Sequence of chain A:
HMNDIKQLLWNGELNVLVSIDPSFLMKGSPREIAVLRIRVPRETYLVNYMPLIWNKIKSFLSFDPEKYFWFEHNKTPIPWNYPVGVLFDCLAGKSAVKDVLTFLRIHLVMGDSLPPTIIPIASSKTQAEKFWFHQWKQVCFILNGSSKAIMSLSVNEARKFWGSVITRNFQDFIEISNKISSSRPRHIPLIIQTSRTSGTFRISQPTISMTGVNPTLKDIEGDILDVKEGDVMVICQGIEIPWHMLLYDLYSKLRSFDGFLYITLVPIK

Sequence of chain B:
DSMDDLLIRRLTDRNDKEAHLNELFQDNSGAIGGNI

Contacts between the two chains:
Residue T117 in chain A is in contact with residue K38 in chain B (closest heavy-atom distance 4.0 Å).
Residue I181 in chain A interacts with residue N56 in chain B (closest heavy-atom distance 4.0 Å).
Residue D114 in chain A is in contact with residue H41 in chain B (closest heavy-atom distance 2.8 Å).
Residue E15 in chain A interacts with residue I53 in chain B (closest heavy-atom distance 3.5 Å).
Residue I7 in chain A is in contact with residue L32 in chain B (closest heavy-atom distance 3.8 Å).
Residue I258 in chain A interacts with residue L32 in chain B (closest heavy-atom distance 3.9 Å).
Residue Y51 in chain A interacts with residue G55 in chain B (closest heavy-atom distance 3.6 Å).
Residue I40 in chain A is in contact with residue F46 in chain B (closest heavy-atom distance 3.6 Å).
Residue N50 in chain A contacts residue N56 in chain B (closest heavy-atom distance 3.3 Å).
Residue L11 in chain A interacts with residue L32 in chain B (closest heavy-atom distance 3.6 Å).
Residue H3 in chain A contacts residue I29 in chain B (closest heavy-atom distance 3.9 Å).
Residue R39 in chain A interacts with residue L45 in chain B (closest heavy-atom distance 3.5 Å).
Residue R41 in chain A is in contact with residue N49 in chain B (closest heavy-atom distance 2.9 Å).
Residue V18 in chain A is in contact with residue F46 in chain B (closest heavy-atom distance 3.6 Å).
Residue M264 in chain A interacts with residue M24 in chain B (closest heavy-atom distance 3.4 Å).
Residue H263 in chain A is in contact with residue M24 in chain B (closest heavy-atom distance 3.6 Å).
Residue N17 in chain A is in contact with residue E39 in chain B (closest heavy-atom distance 3.6 Å).
Residue L10 in chain A interacts with residue I29 in chain B (closest heavy-atom distance 3.9 Å).
Residue G14 in chain A interacts with residue R35 in chain B (closest heavy-atom distance 3.7 Å).
Residue Q256 in chain A contacts residue R35 in chain B (closest heavy-atom distance 2.7 Å).
Residue R41 in chain A contacts residue F46 in chain B (closest heavy-atom distance 3.2 Å).
Residue N17 in chain A interacts with residue N43 in chain B (closest heavy-atom distance 3.5 Å).
Residue K272 in chain A contacts residue D25 in chain B (closest heavy-atom distance 2.6 Å).
Residue R41 in chain A is in contact with residue N43 in chain B (closest heavy-atom distance 3.8 Å).
Residue L10 in chain A is in contact with residue L32 in chain B (closest heavy-atom distance 3.9 Å).
Residue P53 in chain A is in contact with residue N56 in chain B (closest heavy-atom distance 4.0 Å).
Residue Y51 in chain A interacts with residue G54 in chain B (closest heavy-atom distance 3.4 Å).
Residue L38 in chain A is in contact with residue D48 in chain B (closest heavy-atom distance 3.6 Å).
Residue I7 in chain A is in contact with residue I29 in chain B (closest heavy-atom distance 3.8 Å).
Residue I258 in chain A contacts residue R31 in chain B (closest heavy-atom distance 3.6 Å).
Residue V115 in chain A interacts with residue H41 in chain B (closest heavy-atom distance 3.6 Å).
Residue R39 in chain A interacts with residue D48 in chain B (closest heavy-atom distance 2.7 Å).
Residue L116 in chain A is in contact with residue L42 in chain B (closest heavy-atom distance 3.9 Å).
Residue L10 in chain A interacts with residue N36 in chain B (closest heavy-atom distance 3.0 Å).
Residue L54 in chain A contacts residue N49 in chain B (closest heavy-atom distance 4.0 Å).
Residue R44 in chain A contacts residue E39 in chain B (closest heavy-atom distance 2.6 Å).
Residue G14 in chain A interacts with residue N36 in chain B (closest heavy-atom distance 3.7 Å).
Residue Q256 in chain A is in contact with residue L32 in chain B (closest heavy-atom distance 3.8 Å).
Residue E15 in chain A interacts with residue E39 in chain B (closest heavy-atom distance 3.5 Å).
Residue L11 in chain A contacts residue R35 in chain B (closest heavy-atom distance 3.8 Å).
Residue N50 in chain A is in contact with residue G55 in chain B (closest heavy-atom distance 3.6 Å).
Residue R39 in chain A interacts with residue Q47 in chain B (closest heavy-atom distance 3.4 Å).
Residue N17 in chain A contacts residue H41 in chain B (closest heavy-atom distance 3.2 Å).
Residue Y51 in chain A interacts with residue I53 in chain B (closest heavy-atom distance 2.5 Å).
Residue L16 in chain A interacts with residue E39 in chain B (closest heavy-atom distance 3.4 Å).
Residue L10 in chain A is in contact with residue R35 in chain B (closest heavy-atom distance 3.5 Å).
Residue I7 in chain A contacts residue D25 in chain B (closest heavy-atom distance 4.0 Å).
Residue I181 in chain A interacts with residue G54 in chain B (closest heavy-atom distance 3.4 Å).
Residue I181 in chain A interacts with residue G55 in chain B (closest heavy-atom distance 4.0 Å).
Residue R39 in chain A is in contact with residue F46 in chain B (closest heavy-atom distance 3.3 Å).
Residue P43 in chain A interacts with residue I53 in chain B (closest heavy-atom distance 3.7 Å).
Residue E259 in chain A contacts residue R31 in chain B (closest heavy-atom distance 2.7 Å).
Residue R41 in chain A interacts with residue I53 in chain B (closest heavy-atom distance 3.5 Å).
Residue I40 in chain A is in contact with residue N49 in chain B (closest heavy-atom distance 3.2 Å).
Residue R44 in chain A is in contact with residue R35 in chain B (closest heavy-atom distance 3.4 Å).
Residue L10 in chain A is in contact with residue T33 in chain B (closest heavy-atom distance 3.7 Å).
Residue R41 in chain A interacts with residue A40 in chain B (closest heavy-atom distance 3.6 Å).
Residue N17 in chain A is in contact with residue F46 in chain B (closest heavy-atom distance 3.4 Å).
Residue R41 in chain A contacts residue E39 in chain B (closest heavy-atom distance 2.9 Å).
Residue F94 in chain A contacts residue E39 in chain B (closest heavy-atom distance 3.6 Å).

These two protein chains interact to form a complex.